Sequence of the second protein:
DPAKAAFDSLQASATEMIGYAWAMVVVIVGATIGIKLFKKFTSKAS

Sequence of the first protein:
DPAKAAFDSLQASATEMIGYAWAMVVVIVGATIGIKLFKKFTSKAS

Residue-level contacts at the interface:
Residue V31 in the second protein contacts residue Q15 in the first protein (closest heavy-atom distance 4.2 Å).
Residue Y24 in the second protein is in contact with residue A7 in the first protein (closest heavy-atom distance 4.9 Å).
Residue I32 in the second protein is in contact with residue I22 in the first protein (closest heavy-atom distance 4.5 Å).
Residue G38 in the second protein interacts with residue W26 in the first protein (closest heavy-atom distance 4.0 Å).
Residue I39 in the second protein interacts with residue W26 in the first protein (closest heavy-atom distance 3.9 Å).
Residue S50 in the second protein interacts with residue I37 in the first protein (closest heavy-atom distance 4.1 Å).
Residue I32 in the second protein is in contact with residue A18 in the first protein (closest heavy-atom distance 4.8 Å).
Residue S50 in the second protein interacts with residue L41 in the first protein (closest heavy-atom distance 3.2 Å).
Residue M21 in the second protein interacts with residue A7 in the first protein (closest heavy-atom distance 4.2 Å).
Residue V31 in the second protein interacts with residue I22 in the first protein (closest heavy-atom distance 4.2 Å).
Residue S50 in the second protein is in contact with residue K44 in the first protein (closest heavy-atom distance 4.0 Å).
Residue V31 in the second protein interacts with residue T19 in the first protein (closest heavy-atom distance 4.9 Å).
Residue M21 in the second protein contacts residue F11 in the first protein (closest heavy-atom distance 3.8 Å).
Residue A25 in the second protein contacts residue F11 in the first protein (closest heavy-atom distance 4.2 Å).
Residue F42 in the second protein is in contact with residue W26 in the first protein (closest heavy-atom distance 4.1 Å).
Residue Y24 in the second protein contacts residue F11 in the first protein (closest heavy-atom distance 3.8 Å).
Residue F42 in the second protein interacts with residue V29 in the first protein (closest heavy-atom distance 4.6 Å).
Residue A35 in the second protein contacts residue I22 in the first protein (closest heavy-atom distance 3.6 Å).
Residue S47 in the second protein contacts residue K40 in the first protein (closest heavy-atom distance 3.1 Å).
Residue K43 in the second protein contacts residue V33 in the first protein (closest heavy-atom distance 4.4 Å).
Residue F42 in the second protein contacts residue V33 in the first protein (closest heavy-atom distance 3.9 Å).
Residue T46 in the second protein contacts residue V33 in the first protein (closest heavy-atom distance 4.2 Å).
Residue I39 in the second protein interacts with residue A25 in the first protein (closest heavy-atom distance 4.6 Å).
Residue I39 in the second protein is in contact with residue V29 in the first protein (closest heavy-atom distance 4.3 Å).
Residue T46 in the second protein interacts with residue I37 in the first protein (closest heavy-atom distance 4.1 Å).
Residue M28 in the second protein is in contact with residue A18 in the first protein (closest heavy-atom distance 4.6 Å).
Residue F42 in the second protein is in contact with residue V30 in the first protein (closest heavy-atom distance 4.9 Å).
Residue M28 in the second protein is in contact with residue L14 in the first protein (closest heavy-atom distance 3.9 Å).
Residue S47 in the second protein interacts with residue I37 in the first protein (closest heavy-atom distance 4.4 Å).
Residue Y24 in the second protein is in contact with residue K8 in the first protein (closest heavy-atom distance 3.5 Å).
Residue A35 in the second protein is in contact with residue W26 in the first protein (closest heavy-atom distance 4.7 Å).
Residue A27 in the second protein interacts with residue Q15 in the first protein (closest heavy-atom distance 4.0 Å).
Residue S50 in the second protein contacts residue K40 in the first protein (closest heavy-atom distance 3.5 Å).
Residue K43 in the second protein is in contact with residue V29 in the first protein (closest heavy-atom distance 4.6 Å).
Residue M28 in the second protein is in contact with residue F11 in the first protein (closest heavy-atom distance 4.9 Å).
Residue M28 in the second protein is in contact with residue Q15 in the first protein (closest heavy-atom distance 4.3 Å).

This data describes a binding interaction between two proteins.